Sequence of chain A:
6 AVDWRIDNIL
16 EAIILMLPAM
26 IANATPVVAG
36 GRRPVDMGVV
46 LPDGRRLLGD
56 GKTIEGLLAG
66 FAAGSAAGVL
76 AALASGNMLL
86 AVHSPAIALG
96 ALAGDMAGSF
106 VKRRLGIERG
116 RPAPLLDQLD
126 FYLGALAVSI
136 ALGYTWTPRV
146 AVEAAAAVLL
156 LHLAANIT

These two protein chains interact to form a complex.

Contacts between the two chains:
Residue I112 in chain B is in contact with residue P119 in chain A (closest heavy-atom distance 3.8 Å).
Residue R116 in chain B interacts with residue G111 in chain A (closest heavy-atom distance 4.4 Å).
Residue P119 in chain B is in contact with residue L110 in chain A (closest heavy-atom distance 3.8 Å).
Residue L121 in chain B interacts with residue L120 in chain A (closest heavy-atom distance 4.2 Å).
Residue P117 in chain B interacts with residue I112 in chain A (closest heavy-atom distance 3.4 Å).
Residue P119 in chain B interacts with residue V106 in chain A (closest heavy-atom distance 4.7 Å).
Residue R144 in chain B contacts residue P143 in chain A (closest heavy-atom distance 3.6 Å).
Residue L120 in chain B interacts with residue L121 in chain A (closest heavy-atom distance 4.2 Å).
Residue P143 in chain B contacts residue V147 in chain A (closest heavy-atom distance 5.0 Å).
Residue L110 in chain B is in contact with residue R116 in chain A (closest heavy-atom distance 4.2 Å).
Residue G111 in chain B contacts residue R116 in chain A (closest heavy-atom distance 4.4 Å).
Residue P117 in chain B is in contact with residue L110 in chain A (closest heavy-atom distance 3.5 Å).
Residue L120 in chain B is in contact with residue P119 in chain A (closest heavy-atom distance 4.9 Å).
Residue A118 in chain B is in contact with residue P119 in chain A (closest heavy-atom distance 4.2 Å).
Residue P143 in chain B contacts residue R144 in chain A (closest heavy-atom distance 3.6 Å).
Residue L121 in chain B interacts with residue P119 in chain A (closest heavy-atom distance 3.5 Å).
Residue L110 in chain B is in contact with residue P119 in chain A (closest heavy-atom distance 3.8 Å).
Residue P119 in chain B interacts with residue A118 in chain A (closest heavy-atom distance 4.2 Å).
Residue P119 in chain B interacts with residue L120 in chain A (closest heavy-atom distance 4.9 Å).
Residue V106 in chain B contacts residue P119 in chain A (closest heavy-atom distance 4.7 Å).
Residue P119 in chain B is in contact with residue L121 in chain A (closest heavy-atom distance 3.5 Å).
Residue L110 in chain B contacts residue P117 in chain A (closest heavy-atom distance 3.5 Å).
Residue P119 in chain B interacts with residue P119 in chain A (closest heavy-atom distance 3.8 Å).
Residue R116 in chain B contacts residue L110 in chain A (closest heavy-atom distance 4.2 Å).
Residue P143 in chain B contacts residue P143 in chain A (closest heavy-atom distance 3.9 Å).
Residue V147 in chain B is in contact with residue P143 in chain A (closest heavy-atom distance 5.0 Å).
Residue I112 in chain B contacts residue P117 in chain A (closest heavy-atom distance 3.4 Å).
Residue P119 in chain B contacts residue I112 in chain A (closest heavy-atom distance 3.8 Å).
Residue L120 in chain B contacts residue L120 in chain A (closest heavy-atom distance 4.2 Å).
Residue V147 in chain B interacts with residue V147 in chain A (closest heavy-atom distance 3.7 Å).

Sequence of chain B:
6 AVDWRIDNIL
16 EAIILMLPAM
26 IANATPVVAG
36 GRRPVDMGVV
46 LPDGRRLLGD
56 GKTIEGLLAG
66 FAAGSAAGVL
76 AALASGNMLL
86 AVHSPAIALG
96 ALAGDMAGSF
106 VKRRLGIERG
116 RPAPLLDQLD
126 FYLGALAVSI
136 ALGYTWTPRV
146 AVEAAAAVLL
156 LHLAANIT